Interface contacts:
Residue L481 in the first protein is in contact with residue L14 in the second protein (closest heavy-atom distance 4.1 Å).
Residue K524 in the first protein contacts residue T15 in the second protein (closest heavy-atom distance 5.0 Å).
Residue F517 in the first protein interacts with residue M7 in the second protein (closest heavy-atom distance 3.2 Å).
Residue F517 in the first protein is in contact with residue F11 in the second protein (closest heavy-atom distance 3.9 Å).
Residue V474 in the first protein is in contact with residue M7 in the second protein (closest heavy-atom distance 4.2 Å).
Residue A497 in the first protein contacts residue I16 in the second protein (closest heavy-atom distance 4.2 Å).
Residue K493 in the first protein is in contact with residue H17 in the second protein (closest heavy-atom distance 3.7 Å).
Residue I477 in the first protein is in contact with residue M7 in the second protein (closest heavy-atom distance 3.4 Å).
Residue K493 in the first protein interacts with residue D18 in the second protein (closest heavy-atom distance 3.7 Å).
Residue L481 in the first protein is in contact with residue F11 in the second protein (closest heavy-atom distance 3.8 Å).
Residue N516 in the first protein is in contact with residue T8 in the second protein (closest heavy-atom distance 4.1 Å).
Residue L481 in the first protein contacts residue K10 in the second protein (closest heavy-atom distance 3.9 Å).
Residue K470 in the first protein interacts with residue V4 in the second protein (closest heavy-atom distance 4.1 Å).
Residue I477 in the first protein contacts residue F11 in the second protein (closest heavy-atom distance 3.9 Å).
Residue H514 in the first protein contacts residue D1 in the second protein (closest heavy-atom distance 4.7 Å).
Residue E527 in the first protein interacts with residue G12 in the second protein (closest heavy-atom distance 4.7 Å).
Residue E531 in the first protein interacts with residue I16 in the second protein (closest heavy-atom distance 4.2 Å).
Residue G489 in the first protein is in contact with residue D18 in the second protein (closest heavy-atom distance 3.3 Å).
Residue K478 in the first protein interacts with residue M7 in the second protein (closest heavy-atom distance 4.0 Å).
Residue L481 in the first protein contacts residue M7 in the second protein (closest heavy-atom distance 4.0 Å).
Residue V521 in the first protein contacts residue F11 in the second protein (closest heavy-atom distance 3.8 Å).
Residue H514 in the first protein contacts residue V4 in the second protein (closest heavy-atom distance 3.8 Å).
Residue I500 in the first protein interacts with residue F11 in the second protein (closest heavy-atom distance 3.5 Å).
Residue K490 in the first protein interacts with residue H17 in the second protein (closest heavy-atom distance 4.8 Å).
Residue V474 in the first protein interacts with residue V4 in the second protein (closest heavy-atom distance 4.0 Å).
Residue K478 in the first protein is in contact with residue T3 in the second protein (closest heavy-atom distance 3.3 Å).
Residue G489 in the first protein contacts residue I16 in the second protein (closest heavy-atom distance 4.8 Å).
Residue I500 in the first protein contacts residue L14 in the second protein (closest heavy-atom distance 3.8 Å).
Residue K478 in the first protein is in contact with residue E6 in the second protein (closest heavy-atom distance 3.3 Å).
Residue F517 in the first protein contacts residue T8 in the second protein (closest heavy-atom distance 3.7 Å).
Residue K493 in the first protein interacts with residue T15 in the second protein (closest heavy-atom distance 3.5 Å).
Residue E527 in the first protein contacts residue L14 in the second protein (closest heavy-atom distance 4.9 Å).
Residue F510 in the first protein is in contact with residue V4 in the second protein (closest heavy-atom distance 4.4 Å).
Residue R488 in the first protein contacts residue D18 in the second protein (closest heavy-atom distance 3.5 Å).
Residue T520 in the first protein contacts residue G12 in the second protein (closest heavy-atom distance 3.9 Å).
Residue K487 in the first protein is in contact with residue D18 in the second protein (closest heavy-atom distance 4.3 Å).
Residue F528 in the first protein contacts residue I16 in the second protein (closest heavy-atom distance 3.3 Å).
Residue F528 in the first protein is in contact with residue L14 in the second protein (closest heavy-atom distance 3.8 Å).
Residue M501 in the first protein is in contact with residue F11 in the second protein (closest heavy-atom distance 3.7 Å).
Residue F510 in the first protein interacts with residue M7 in the second protein (closest heavy-atom distance 5.0 Å).
Residue K493 in the first protein is in contact with residue I16 in the second protein (closest heavy-atom distance 3.6 Å).
Residue C484 in the first protein contacts residue L14 in the second protein (closest heavy-atom distance 3.6 Å).
Residue C484 in the first protein interacts with residue T15 in the second protein (closest heavy-atom distance 3.6 Å).
Residue M501 in the first protein contacts residue L14 in the second protein (closest heavy-atom distance 4.7 Å).
Residue T520 in the first protein contacts residue T8 in the second protein (closest heavy-atom distance 3.2 Å).
Residue V504 in the first protein is in contact with residue F11 in the second protein (closest heavy-atom distance 4.3 Å).
Residue K524 in the first protein interacts with residue F11 in the second protein (closest heavy-atom distance 3.7 Å).
Residue A497 in the first protein contacts residue L14 in the second protein (closest heavy-atom distance 4.3 Å).
Residue K470 in the first protein interacts with residue D1 in the second protein (closest heavy-atom distance 3.4 Å).
Residue K524 in the first protein is in contact with residue G12 in the second protein (closest heavy-atom distance 2.7 Å).
Residue E485 in the first protein contacts residue T13 in the second protein (closest heavy-atom distance 3.7 Å).
Residue K524 in the first protein contacts residue T13 in the second protein (closest heavy-atom distance 3.9 Å).
Residue A494 in the first protein interacts with residue I16 in the second protein (closest heavy-atom distance 4.5 Å).
Residue V474 in the first protein interacts with residue T3 in the second protein (closest heavy-atom distance 3.5 Å).
Residue K524 in the first protein is in contact with residue L14 in the second protein (closest heavy-atom distance 2.8 Å).
Residue E531 in the first protein interacts with residue H17 in the second protein (closest heavy-atom distance 2.9 Å).
Residue T520 in the first protein interacts with residue F11 in the second protein (closest heavy-atom distance 4.0 Å).
Residue K478 in the first protein is in contact with residue K10 in the second protein (closest heavy-atom distance 3.6 Å).
Residue K490 in the first protein is in contact with residue I16 in the second protein (closest heavy-atom distance 3.3 Å).
Residue F517 in the first protein is in contact with residue V4 in the second protein (closest heavy-atom distance 4.6 Å).

The following describes two proteins that form a bound complex.

Sequence of the first protein:
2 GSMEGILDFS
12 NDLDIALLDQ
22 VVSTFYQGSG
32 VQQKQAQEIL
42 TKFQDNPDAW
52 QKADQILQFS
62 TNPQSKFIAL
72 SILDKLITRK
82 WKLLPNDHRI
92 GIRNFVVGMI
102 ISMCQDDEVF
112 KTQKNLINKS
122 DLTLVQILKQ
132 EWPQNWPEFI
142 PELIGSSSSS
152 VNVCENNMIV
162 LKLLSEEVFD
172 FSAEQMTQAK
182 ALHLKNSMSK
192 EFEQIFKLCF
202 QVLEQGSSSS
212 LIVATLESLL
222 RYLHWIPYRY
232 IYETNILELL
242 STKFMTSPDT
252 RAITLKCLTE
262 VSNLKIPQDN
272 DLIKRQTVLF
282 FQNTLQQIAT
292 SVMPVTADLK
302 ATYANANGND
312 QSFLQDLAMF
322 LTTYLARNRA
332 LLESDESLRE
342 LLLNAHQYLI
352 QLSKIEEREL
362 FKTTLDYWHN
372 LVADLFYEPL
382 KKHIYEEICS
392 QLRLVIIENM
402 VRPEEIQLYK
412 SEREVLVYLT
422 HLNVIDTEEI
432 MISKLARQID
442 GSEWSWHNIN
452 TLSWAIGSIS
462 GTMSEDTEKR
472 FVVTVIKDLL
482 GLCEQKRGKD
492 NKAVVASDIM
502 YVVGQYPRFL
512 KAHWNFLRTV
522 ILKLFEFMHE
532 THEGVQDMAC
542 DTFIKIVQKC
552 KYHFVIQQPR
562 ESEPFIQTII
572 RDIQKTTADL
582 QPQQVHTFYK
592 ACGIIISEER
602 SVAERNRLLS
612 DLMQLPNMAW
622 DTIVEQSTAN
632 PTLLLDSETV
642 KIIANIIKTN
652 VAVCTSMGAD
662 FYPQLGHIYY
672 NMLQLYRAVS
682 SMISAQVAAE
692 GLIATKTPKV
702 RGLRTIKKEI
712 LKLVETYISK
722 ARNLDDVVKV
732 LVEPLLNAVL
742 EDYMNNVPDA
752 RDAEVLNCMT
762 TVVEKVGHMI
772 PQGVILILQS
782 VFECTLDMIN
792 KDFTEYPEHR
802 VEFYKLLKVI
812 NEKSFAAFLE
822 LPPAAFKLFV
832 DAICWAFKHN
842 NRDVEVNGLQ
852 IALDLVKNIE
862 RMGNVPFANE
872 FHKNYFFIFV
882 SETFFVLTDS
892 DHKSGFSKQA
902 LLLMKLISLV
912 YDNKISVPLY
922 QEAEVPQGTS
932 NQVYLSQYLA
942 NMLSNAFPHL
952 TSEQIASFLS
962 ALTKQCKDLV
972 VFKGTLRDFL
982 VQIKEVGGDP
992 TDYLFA

Sequence of the second protein:
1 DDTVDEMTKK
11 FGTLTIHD